Sequence of protein 1:
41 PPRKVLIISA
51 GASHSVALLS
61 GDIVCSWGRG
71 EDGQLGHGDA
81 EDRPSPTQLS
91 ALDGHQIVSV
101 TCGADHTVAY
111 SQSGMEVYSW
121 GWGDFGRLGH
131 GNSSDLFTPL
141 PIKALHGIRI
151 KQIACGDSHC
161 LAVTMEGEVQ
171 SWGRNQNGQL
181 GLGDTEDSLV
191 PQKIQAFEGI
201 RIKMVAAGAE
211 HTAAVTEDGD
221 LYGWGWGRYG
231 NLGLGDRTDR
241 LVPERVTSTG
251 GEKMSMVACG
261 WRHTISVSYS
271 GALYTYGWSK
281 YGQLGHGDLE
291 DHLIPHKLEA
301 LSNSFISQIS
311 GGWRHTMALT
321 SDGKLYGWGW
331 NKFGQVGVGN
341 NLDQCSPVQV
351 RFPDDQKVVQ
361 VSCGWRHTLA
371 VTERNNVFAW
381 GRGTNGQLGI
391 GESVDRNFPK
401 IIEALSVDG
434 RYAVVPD

Interface contacts:
Residue W122 in protein 1 interacts with residue S421 in protein 2 (closest heavy-atom distance 3.9 Å).
Residue R262 in protein 1 contacts residue E487 in protein 2 (closest heavy-atom distance 3.1 Å).
Residue A436 in protein 1 is in contact with residue K622 in protein 2 (closest heavy-atom distance 3.8 Å).
Residue V438 in protein 1 interacts with residue K622 in protein 2 (closest heavy-atom distance 3.0 Å).
Residue Y435 in protein 1 is in contact with residue N623 in protein 2 (closest heavy-atom distance 4.1 Å).
Residue Q176 in protein 1 contacts residue S447 in protein 2 (closest heavy-atom distance 2.6 Å).
Residue Q176 in protein 1 is in contact with residue E445 in protein 2 (closest heavy-atom distance 3.7 Å).
Residue W313 in protein 1 contacts residue I473 in protein 2 (closest heavy-atom distance 4.0 Å).
Residue P439 in protein 1 is in contact with residue D513 in protein 2 (closest heavy-atom distance 3.4 Å).
Residue R69 in protein 1 contacts residue K451 in protein 2 (closest heavy-atom distance 3.7 Å).
Residue Y435 in protein 1 interacts with residue L452 in protein 2 (closest heavy-atom distance 2.8 Å).
Residue P439 in protein 1 interacts with residue C538 in protein 2 (closest heavy-atom distance 3.8 Å).
Residue R314 in protein 1 is in contact with residue E489 in protein 2 (closest heavy-atom distance 2.9 Å).
Residue R174 in protein 1 contacts residue S447 in protein 2 (closest heavy-atom distance 3.9 Å).
Residue Y435 in protein 1 contacts residue S404 in protein 2 (closest heavy-atom distance 3.0 Å).
Residue R228 in protein 1 contacts residue T481 in protein 2 (closest heavy-atom distance 2.5 Å).
Residue P439 in protein 1 is in contact with residue A555 in protein 2 (closest heavy-atom distance 4.1 Å).
Residue V438 in protein 1 is in contact with residue F624 in protein 2 (closest heavy-atom distance 3.4 Å).
Residue D157 in protein 1 contacts residue R449 in protein 2 (closest heavy-atom distance 2.2 Å).
Residue N177 in protein 1 is in contact with residue R482 in protein 2 (closest heavy-atom distance 3.0 Å).
Residue E210 in protein 1 is in contact with residue S447 in protein 2 (closest heavy-atom distance 3.4 Å).
Residue V437 in protein 1 is in contact with residue W496 in protein 2 (closest heavy-atom distance 3.3 Å).
Residue K332 in protein 1 is in contact with residue E492 in protein 2 (closest heavy-atom distance 3.0 Å).
Residue A436 in protein 1 is in contact with residue F624 in protein 2 (closest heavy-atom distance 2.9 Å).
Residue V438 in protein 1 interacts with residue A580 in protein 2 (closest heavy-atom distance 4.0 Å).
Residue R366 in protein 1 contacts residue I473 in protein 2 (closest heavy-atom distance 4.1 Å).
Residue R228 in protein 1 interacts with residue R482 in protein 2 (closest heavy-atom distance 3.6 Å).
Residue W313 in protein 1 interacts with residue E471 in protein 2 (closest heavy-atom distance 2.9 Å).
Residue V437 in protein 1 is in contact with residue F624 in protein 2 (closest heavy-atom distance 4.0 Å).
Residue Y229 in protein 1 contacts residue Q483 in protein 2 (closest heavy-atom distance 4.0 Å).
Residue R228 in protein 1 is in contact with residue Q483 in protein 2 (closest heavy-atom distance 3.3 Å).
Residue A209 in protein 1 is in contact with residue R449 in protein 2 (closest heavy-atom distance 3.4 Å).
Residue Y435 in protein 1 contacts residue Y470 in protein 2 (closest heavy-atom distance 2.8 Å).
Residue W313 in protein 1 contacts residue R449 in protein 2 (closest heavy-atom distance 3.8 Å).
Residue D72 in protein 1 contacts residue R422 in protein 2 (closest heavy-atom distance 3.8 Å).
Residue Y435 in protein 1 contacts residue V420 in protein 2 (closest heavy-atom distance 3.3 Å).
Residue W330 in protein 1 is in contact with residue E489 in protein 2 (closest heavy-atom distance 4.1 Å).
Residue V438 in protein 1 is in contact with residue T597 in protein 2 (closest heavy-atom distance 3.2 Å).
Residue W261 in protein 1 is in contact with residue R449 in protein 2 (closest heavy-atom distance 3.0 Å).
Residue D440 in protein 1 interacts with residue A555 in protein 2 (closest heavy-atom distance 3.6 Å).
Residue K280 in protein 1 is in contact with residue E525 in protein 2 (closest heavy-atom distance 3.6 Å).
Residue Y435 in protein 1 is in contact with residue G419 in protein 2 (closest heavy-atom distance 3.1 Å).
Residue W122 in protein 1 interacts with residue R422 in protein 2 (closest heavy-atom distance 3.4 Å).
Residue R366 in protein 1 is in contact with residue E471 in protein 2 (closest heavy-atom distance 2.9 Å).
Residue W365 in protein 1 is in contact with residue R449 in protein 2 (closest heavy-atom distance 3.1 Å).
Residue V438 in protein 1 interacts with residue N623 in protein 2 (closest heavy-atom distance 3.8 Å).
Residue A436 in protein 1 is in contact with residue Y470 in protein 2 (closest heavy-atom distance 3.6 Å).
Residue D105 in protein 1 contacts residue R422 in protein 2 (closest heavy-atom distance 3.1 Å).
Residue P439 in protein 1 contacts residue W496 in protein 2 (closest heavy-atom distance 3.3 Å).
Residue D440 in protein 1 interacts with residue A580 in protein 2 (closest heavy-atom distance 3.9 Å).
Residue A436 in protein 1 interacts with residue N623 in protein 2 (closest heavy-atom distance 3.2 Å).
Residue Y435 in protein 1 interacts with residue I402 in protein 2 (closest heavy-atom distance 3.6 Å).
Residue Y281 in protein 1 interacts with residue E489 in protein 2 (closest heavy-atom distance 4.0 Å).
Residue P439 in protein 1 is in contact with residue N536 in protein 2 (closest heavy-atom distance 3.7 Å).
Residue R174 in protein 1 contacts residue S421 in protein 2 (closest heavy-atom distance 3.8 Å).
Residue P439 in protein 1 interacts with residue A580 in protein 2 (closest heavy-atom distance 3.0 Å).
Residue W226 in protein 1 is in contact with residue Q483 in protein 2 (closest heavy-atom distance 3.4 Å).
Residue Y435 in protein 1 is in contact with residue K451 in protein 2 (closest heavy-atom distance 3.8 Å).
Residue W226 in protein 1 contacts residue R482 in protein 2 (closest heavy-atom distance 3.4 Å).
Residue V437 in protein 1 interacts with residue K622 in protein 2 (closest heavy-atom distance 3.5 Å).

These two protein chains interact to form a complex.

Sequence of protein 2:
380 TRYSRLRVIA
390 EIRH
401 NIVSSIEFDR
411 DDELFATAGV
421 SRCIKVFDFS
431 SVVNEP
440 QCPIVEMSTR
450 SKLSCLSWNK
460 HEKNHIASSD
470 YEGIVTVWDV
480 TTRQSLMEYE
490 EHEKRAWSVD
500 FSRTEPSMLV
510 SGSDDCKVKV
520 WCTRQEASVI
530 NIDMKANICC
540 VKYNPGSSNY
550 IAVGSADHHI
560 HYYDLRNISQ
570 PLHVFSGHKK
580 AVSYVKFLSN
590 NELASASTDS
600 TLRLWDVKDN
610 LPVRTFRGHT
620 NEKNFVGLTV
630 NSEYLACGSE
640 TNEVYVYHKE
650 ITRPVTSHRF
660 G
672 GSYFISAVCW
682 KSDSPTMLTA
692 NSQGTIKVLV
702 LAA